Sequence of the first protein:
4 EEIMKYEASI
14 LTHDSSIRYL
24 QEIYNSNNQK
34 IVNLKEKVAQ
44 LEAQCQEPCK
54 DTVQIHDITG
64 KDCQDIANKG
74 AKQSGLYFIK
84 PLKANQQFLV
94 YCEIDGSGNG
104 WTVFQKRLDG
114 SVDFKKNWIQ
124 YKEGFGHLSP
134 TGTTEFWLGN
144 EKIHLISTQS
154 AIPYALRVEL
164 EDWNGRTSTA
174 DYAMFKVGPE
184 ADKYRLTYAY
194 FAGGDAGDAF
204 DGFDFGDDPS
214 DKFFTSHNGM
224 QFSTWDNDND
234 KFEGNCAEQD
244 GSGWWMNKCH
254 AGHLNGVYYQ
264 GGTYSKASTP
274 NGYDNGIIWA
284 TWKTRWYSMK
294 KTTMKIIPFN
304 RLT

Contacts between the two chains:
Residue I26 in the first protein is in contact with residue I23 in the second protein (closest heavy-atom distance 3.7 Å).
Residue K33 in the first protein interacts with residue D24 in the second protein (closest heavy-atom distance 4.8 Å).
Residue Y22 in the first protein interacts with residue I23 in the second protein (closest heavy-atom distance 3.5 Å).
Residue S29 in the first protein interacts with residue E20 in the second protein (closest heavy-atom distance 4.0 Å).
Residue Y22 in the first protein is in contact with residue A22 in the second protein (closest heavy-atom distance 4.9 Å).
Residue Y22 in the first protein is in contact with residue A26 in the second protein (closest heavy-atom distance 3.0 Å).
Residue E25 in the first protein is in contact with residue I23 in the second protein (closest heavy-atom distance 4.4 Å).

Sequence of the second protein:
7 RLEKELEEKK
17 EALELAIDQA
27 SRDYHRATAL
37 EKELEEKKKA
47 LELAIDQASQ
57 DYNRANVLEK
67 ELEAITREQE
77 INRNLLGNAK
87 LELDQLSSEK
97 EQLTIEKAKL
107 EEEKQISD

This data describes a binding interaction between two proteins.